Contacts between the two chains:
Residue V152 in chain A is in contact with residue N7 in chain B (closest heavy-atom distance 3.9 Å).
Residue T163 in chain A is in contact with residue L1 in chain B (closest heavy-atom distance 3.7 Å).
Residue R97 in chain A contacts residue F5 in chain B (closest heavy-atom distance 5.0 Å).
Residue W167 in chain A is in contact with residue L1 in chain B (closest heavy-atom distance 3.5 Å).
Residue E63 in chain A is in contact with residue L2 in chain B (closest heavy-atom distance 2.9 Å).
Residue V152 in chain A interacts with residue Y3 in chain B (closest heavy-atom distance 4.3 Å).
Residue Y84 in chain A contacts residue I9 in chain B (closest heavy-atom distance 2.6 Å).
Residue D77 in chain A interacts with residue Y8 in chain B (closest heavy-atom distance 3.6 Å).
Residue T143 in chain A is in contact with residue I9 in chain B (closest heavy-atom distance 2.7 Å).
Residue Q155 in chain A interacts with residue F5 in chain B (closest heavy-atom distance 3.6 Å).
Residue Y7 in chain A is in contact with residue L1 in chain B (closest heavy-atom distance 2.9 Å).
Residue R97 in chain A is in contact with residue Y3 in chain B (closest heavy-atom distance 3.9 Å).
Residue H70 in chain A is in contact with residue Y3 in chain B (closest heavy-atom distance 3.1 Å).
Residue H70 in chain A is in contact with residue V6 in chain B (closest heavy-atom distance 4.9 Å).
Residue T143 in chain A is in contact with residue Y8 in chain B (closest heavy-atom distance 4.8 Å).
Residue K66 in chain A interacts with residue Y3 in chain B (closest heavy-atom distance 3.9 Å).
Residue W147 in chain A is in contact with residue N7 in chain B (closest heavy-atom distance 3.5 Å).
Residue A69 in chain A interacts with residue V6 in chain B (closest heavy-atom distance 3.9 Å).
Residue T73 in chain A is in contact with residue V6 in chain B (closest heavy-atom distance 3.6 Å).
Residue Y123 in chain A contacts residue I9 in chain B (closest heavy-atom distance 3.7 Å).
Residue Y7 in chain A contacts residue L2 in chain B (closest heavy-atom distance 3.5 Å).
Residue K66 in chain A is in contact with residue L2 in chain B (closest heavy-atom distance 3.0 Å).
Residue Y99 in chain A is in contact with residue L2 in chain B (closest heavy-atom distance 3.3 Å).
Residue Q72 in chain A is in contact with residue Y8 in chain B (closest heavy-atom distance 4.9 Å).
Residue Y171 in chain A contacts residue L1 in chain B (closest heavy-atom distance 2.7 Å).
Residue K66 in chain A interacts with residue G4 in chain B (closest heavy-atom distance 4.0 Å).
Residue T80 in chain A interacts with residue I9 in chain B (closest heavy-atom distance 3.4 Å).
Residue K146 in chain A contacts residue I9 in chain B (closest heavy-atom distance 4.3 Å).
Residue E63 in chain A interacts with residue L1 in chain B (closest heavy-atom distance 3.3 Å).
Residue V76 in chain A is in contact with residue Y8 in chain B (closest heavy-atom distance 3.6 Å).
Residue Y159 in chain A is in contact with residue L2 in chain B (closest heavy-atom distance 3.8 Å).
Residue Y59 in chain A is in contact with residue L1 in chain B (closest heavy-atom distance 3.8 Å).
Residue L81 in chain A interacts with residue I9 in chain B (closest heavy-atom distance 3.8 Å).
Residue Y116 in chain A interacts with residue I9 in chain B (closest heavy-atom distance 3.5 Å).
Residue Y99 in chain A interacts with residue Y3 in chain B (closest heavy-atom distance 3.1 Å).
Residue W147 in chain A is in contact with residue Y8 in chain B (closest heavy-atom distance 2.8 Å).
Residue F33 in chain A interacts with residue L1 in chain B (closest heavy-atom distance 4.7 Å).
Residue T73 in chain A is in contact with residue Y8 in chain B (closest heavy-atom distance 3.8 Å).
Residue Y159 in chain A interacts with residue L1 in chain B (closest heavy-atom distance 2.6 Å).
Residue L156 in chain A interacts with residue Y3 in chain B (closest heavy-atom distance 3.6 Å).
Residue V67 in chain A contacts residue L2 in chain B (closest heavy-atom distance 3.8 Å).
Residue D77 in chain A contacts residue N7 in chain B (closest heavy-atom distance 4.6 Å).
Residue L156 in chain A contacts residue N7 in chain B (closest heavy-atom distance 5.0 Å).
Residue H70 in chain A contacts residue F5 in chain B (closest heavy-atom distance 4.8 Å).
Residue H70 in chain A interacts with residue L2 in chain B (closest heavy-atom distance 4.1 Å).
Residue M5 in chain A contacts residue L1 in chain B (closest heavy-atom distance 3.8 Å).
Residue I124 in chain A interacts with residue I9 in chain B (closest heavy-atom distance 4.5 Å).
Residue R97 in chain A is in contact with residue N7 in chain B (closest heavy-atom distance 3.6 Å).
Residue F9 in chain A contacts residue L2 in chain B (closest heavy-atom distance 3.6 Å).
Residue Y159 in chain A is in contact with residue Y3 in chain B (closest heavy-atom distance 3.6 Å).
Residue T73 in chain A interacts with residue N7 in chain B (closest heavy-atom distance 3.3 Å).
Residue Q155 in chain A interacts with residue Y3 in chain B (closest heavy-atom distance 3.1 Å).
Residue K66 in chain A interacts with residue L1 in chain B (closest heavy-atom distance 3.5 Å).
Residue H114 in chain A contacts residue N7 in chain B (closest heavy-atom distance 4.5 Å).
Residue W147 in chain A interacts with residue I9 in chain B (closest heavy-atom distance 3.6 Å).
Residue M45 in chain A is in contact with residue L2 in chain B (closest heavy-atom distance 3.6 Å).
Residue D77 in chain A interacts with residue I9 in chain B (closest heavy-atom distance 2.9 Å).

Sequence of chain A:
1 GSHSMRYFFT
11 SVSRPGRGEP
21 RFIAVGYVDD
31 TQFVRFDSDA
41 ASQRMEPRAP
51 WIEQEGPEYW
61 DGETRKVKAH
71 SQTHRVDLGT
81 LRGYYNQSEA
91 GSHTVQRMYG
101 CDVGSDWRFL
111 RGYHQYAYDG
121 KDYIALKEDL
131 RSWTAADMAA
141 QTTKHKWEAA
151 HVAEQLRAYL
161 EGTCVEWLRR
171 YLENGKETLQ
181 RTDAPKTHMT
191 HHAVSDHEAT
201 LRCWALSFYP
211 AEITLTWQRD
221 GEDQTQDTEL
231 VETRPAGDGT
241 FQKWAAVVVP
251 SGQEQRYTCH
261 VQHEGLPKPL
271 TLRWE

Sequence of chain B:
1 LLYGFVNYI

This data describes a binding interaction between two proteins.